The following describes two proteins that form a bound complex.

Sequence of the first protein:
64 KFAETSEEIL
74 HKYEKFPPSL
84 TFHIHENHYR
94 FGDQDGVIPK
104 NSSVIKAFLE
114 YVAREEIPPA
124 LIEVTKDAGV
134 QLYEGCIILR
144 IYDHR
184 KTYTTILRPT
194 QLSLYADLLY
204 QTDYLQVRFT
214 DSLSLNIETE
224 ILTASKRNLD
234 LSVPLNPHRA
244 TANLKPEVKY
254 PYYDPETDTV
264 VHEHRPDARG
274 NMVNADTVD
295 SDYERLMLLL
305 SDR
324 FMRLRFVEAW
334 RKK

Contacts between the two chains:
Residue N87 in the second protein is in contact with residue N239 in the first protein (closest heavy-atom distance 3.1 Å).
Residue K159 in the second protein interacts with residue E250 in the first protein (closest heavy-atom distance 2.6 Å).
Residue K57 in the second protein interacts with residue D200 in the first protein (closest heavy-atom distance 3.4 Å).
Residue Y59 in the second protein is in contact with residue E137 in the first protein (closest heavy-atom distance 2.5 Å).
Residue K57 in the second protein is in contact with residue E137 in the first protein (closest heavy-atom distance 3.6 Å).
Residue T560 in the second protein is in contact with residue E223 in the first protein (closest heavy-atom distance 2.8 Å).
Residue S116 in the second protein interacts with residue N246 in the first protein (closest heavy-atom distance 3.3 Å).
Residue N548 in the second protein contacts residue V236 in the first protein (closest heavy-atom distance 3.7 Å).
Residue K429 in the second protein interacts with residue D261 in the first protein (closest heavy-atom distance 3.3 Å).
Residue D464 in the second protein is in contact with residue R242 in the first protein (closest heavy-atom distance 3.5 Å).
Residue R573 in the second protein is in contact with residue D233 in the first protein (closest heavy-atom distance 2.6 Å).
Residue M506 in the second protein contacts residue R242 in the first protein (closest heavy-atom distance 2.8 Å).
Residue D483 in the second protein contacts residue T262 in the first protein (closest heavy-atom distance 3.6 Å).
Residue G58 in the second protein interacts with residue L135 in the first protein (closest heavy-atom distance 3.5 Å).
Residue V572 in the second protein is in contact with residue D233 in the first protein (closest heavy-atom distance 3.3 Å).
Residue V50 in the second protein interacts with residue L225 in the first protein (closest heavy-atom distance 3.7 Å).
Residue I88 in the second protein interacts with residue N239 in the first protein (closest heavy-atom distance 3.5 Å).
Residue F213 in the second protein contacts residue N246 in the first protein (closest heavy-atom distance 3.3 Å).
Residue R573 in the second protein contacts residue A227 in the first protein (closest heavy-atom distance 3.2 Å).
Residue Y59 in the second protein is in contact with residue P81 in the first protein (closest heavy-atom distance 3.1 Å).
Residue K429 in the second protein contacts residue Y256 in the first protein (closest heavy-atom distance 3.5 Å).
Residue R573 in the second protein contacts residue R230 in the first protein (closest heavy-atom distance 3.0 Å).
Residue P589 in the second protein contacts residue P237 in the first protein (closest heavy-atom distance 3.6 Å).
Residue L428 in the second protein interacts with residue D261 in the first protein (closest heavy-atom distance 3.5 Å).
Residue G58 in the second protein interacts with residue Y136 in the first protein (closest heavy-atom distance 3.5 Å).
Residue V572 in the second protein interacts with residue T226 in the first protein (closest heavy-atom distance 3.3 Å).
Residue N87 in the second protein interacts with residue L238 in the first protein (closest heavy-atom distance 3.6 Å).
Residue R67 in the second protein is in contact with residue K64 in the first protein (closest heavy-atom distance 3.0 Å).
Residue K56 in the second protein is in contact with residue E137 in the first protein (closest heavy-atom distance 3.7 Å).
Residue P463 in the second protein contacts residue R242 in the first protein (closest heavy-atom distance 3.7 Å).
Residue L46 in the second protein is in contact with residue E221 in the first protein (closest heavy-atom distance 3.5 Å).
Residue H526 in the second protein contacts residue H267 in the first protein (closest heavy-atom distance 3.3 Å).
Residue H60 in the second protein is in contact with residue K229 in the first protein (closest heavy-atom distance 3.7 Å).
Residue K57 in the second protein contacts residue G138 in the first protein (closest heavy-atom distance 3.5 Å).
Residue K108 in the second protein is in contact with residue E250 in the first protein (closest heavy-atom distance 3.7 Å).
Residue R466 in the second protein is in contact with residue V251 in the first protein (closest heavy-atom distance 3.3 Å).
Residue Y59 in the second protein interacts with residue F79 in the first protein (closest heavy-atom distance 3.3 Å).
Residue L427 in the second protein is in contact with residue Y256 in the first protein (closest heavy-atom distance 3.1 Å).
Residue S89 in the second protein interacts with residue L238 in the first protein (closest heavy-atom distance 2.9 Å).
Residue M68 in the second protein interacts with residue S228 in the first protein (closest heavy-atom distance 3.4 Å).
Residue C571 in the second protein contacts residue T226 in the first protein (closest heavy-atom distance 3.5 Å).
Residue V50 in the second protein is in contact with residue E221 in the first protein (closest heavy-atom distance 3.6 Å).
Residue Y53 in the second protein interacts with residue D200 in the first protein (closest heavy-atom distance 2.8 Å).
Residue Y467 in the second protein is in contact with residue V264 in the first protein (closest heavy-atom distance 3.7 Å).
Residue S70 in the second protein interacts with residue N231 in the first protein (closest heavy-atom distance 3.2 Å).
Residue A534 in the second protein interacts with residue Q194 in the first protein (closest heavy-atom distance 3.7 Å).
Residue R710 in the second protein is in contact with residue A245 in the first protein (closest heavy-atom distance 3.5 Å).
Residue V574 in the second protein interacts with residue E223 in the first protein (closest heavy-atom distance 3.2 Å).
Residue I88 in the second protein interacts with residue H241 in the first protein (closest heavy-atom distance 3.1 Å).
Residue D525 in the second protein contacts residue H267 in the first protein (closest heavy-atom distance 3.7 Å).
Residue K56 in the second protein is in contact with residue V133 in the first protein (closest heavy-atom distance 3.4 Å).
Residue D590 in the second protein contacts residue P237 in the first protein (closest heavy-atom distance 3.2 Å).
Residue R67 in the second protein interacts with residue F65 in the first protein (closest heavy-atom distance 3.5 Å).
Residue M576 in the second protein is in contact with residue E223 in the first protein (closest heavy-atom distance 3.3 Å).
Residue Y59 in the second protein interacts with residue C139 in the first protein (closest heavy-atom distance 3.7 Å).
Residue Y53 in the second protein is in contact with residue L225 in the first protein (closest heavy-atom distance 3.8 Å).
Residue Y53 in the second protein interacts with residue K229 in the first protein (closest heavy-atom distance 3.8 Å).
Residue N548 in the second protein is in contact with residue L234 in the first protein (closest heavy-atom distance 3.6 Å).
Residue E570 in the second protein contacts residue T193 in the first protein (closest heavy-atom distance 2.7 Å).
Residue G58 in the second protein interacts with residue E137 in the first protein (closest heavy-atom distance 2.9 Å).

Sequence of the second protein:
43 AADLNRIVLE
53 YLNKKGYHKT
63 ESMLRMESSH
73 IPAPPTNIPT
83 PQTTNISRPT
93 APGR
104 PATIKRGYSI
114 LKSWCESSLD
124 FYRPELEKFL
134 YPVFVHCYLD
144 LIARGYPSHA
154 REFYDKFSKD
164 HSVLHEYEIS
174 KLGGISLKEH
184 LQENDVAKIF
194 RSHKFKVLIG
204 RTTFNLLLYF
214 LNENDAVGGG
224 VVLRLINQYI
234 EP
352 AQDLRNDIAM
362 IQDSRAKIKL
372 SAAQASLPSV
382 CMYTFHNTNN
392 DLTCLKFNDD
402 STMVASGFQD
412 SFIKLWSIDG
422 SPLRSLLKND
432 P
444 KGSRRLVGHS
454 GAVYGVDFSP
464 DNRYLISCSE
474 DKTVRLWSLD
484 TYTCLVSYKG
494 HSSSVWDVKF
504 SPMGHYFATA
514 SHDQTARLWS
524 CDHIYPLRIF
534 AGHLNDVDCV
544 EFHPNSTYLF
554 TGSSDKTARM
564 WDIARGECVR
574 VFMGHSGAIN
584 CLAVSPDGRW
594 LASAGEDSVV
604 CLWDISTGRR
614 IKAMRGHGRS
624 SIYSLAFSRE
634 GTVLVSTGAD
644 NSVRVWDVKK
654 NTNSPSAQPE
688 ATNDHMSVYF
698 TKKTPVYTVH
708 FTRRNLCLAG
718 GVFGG